Sequence of the second protein:
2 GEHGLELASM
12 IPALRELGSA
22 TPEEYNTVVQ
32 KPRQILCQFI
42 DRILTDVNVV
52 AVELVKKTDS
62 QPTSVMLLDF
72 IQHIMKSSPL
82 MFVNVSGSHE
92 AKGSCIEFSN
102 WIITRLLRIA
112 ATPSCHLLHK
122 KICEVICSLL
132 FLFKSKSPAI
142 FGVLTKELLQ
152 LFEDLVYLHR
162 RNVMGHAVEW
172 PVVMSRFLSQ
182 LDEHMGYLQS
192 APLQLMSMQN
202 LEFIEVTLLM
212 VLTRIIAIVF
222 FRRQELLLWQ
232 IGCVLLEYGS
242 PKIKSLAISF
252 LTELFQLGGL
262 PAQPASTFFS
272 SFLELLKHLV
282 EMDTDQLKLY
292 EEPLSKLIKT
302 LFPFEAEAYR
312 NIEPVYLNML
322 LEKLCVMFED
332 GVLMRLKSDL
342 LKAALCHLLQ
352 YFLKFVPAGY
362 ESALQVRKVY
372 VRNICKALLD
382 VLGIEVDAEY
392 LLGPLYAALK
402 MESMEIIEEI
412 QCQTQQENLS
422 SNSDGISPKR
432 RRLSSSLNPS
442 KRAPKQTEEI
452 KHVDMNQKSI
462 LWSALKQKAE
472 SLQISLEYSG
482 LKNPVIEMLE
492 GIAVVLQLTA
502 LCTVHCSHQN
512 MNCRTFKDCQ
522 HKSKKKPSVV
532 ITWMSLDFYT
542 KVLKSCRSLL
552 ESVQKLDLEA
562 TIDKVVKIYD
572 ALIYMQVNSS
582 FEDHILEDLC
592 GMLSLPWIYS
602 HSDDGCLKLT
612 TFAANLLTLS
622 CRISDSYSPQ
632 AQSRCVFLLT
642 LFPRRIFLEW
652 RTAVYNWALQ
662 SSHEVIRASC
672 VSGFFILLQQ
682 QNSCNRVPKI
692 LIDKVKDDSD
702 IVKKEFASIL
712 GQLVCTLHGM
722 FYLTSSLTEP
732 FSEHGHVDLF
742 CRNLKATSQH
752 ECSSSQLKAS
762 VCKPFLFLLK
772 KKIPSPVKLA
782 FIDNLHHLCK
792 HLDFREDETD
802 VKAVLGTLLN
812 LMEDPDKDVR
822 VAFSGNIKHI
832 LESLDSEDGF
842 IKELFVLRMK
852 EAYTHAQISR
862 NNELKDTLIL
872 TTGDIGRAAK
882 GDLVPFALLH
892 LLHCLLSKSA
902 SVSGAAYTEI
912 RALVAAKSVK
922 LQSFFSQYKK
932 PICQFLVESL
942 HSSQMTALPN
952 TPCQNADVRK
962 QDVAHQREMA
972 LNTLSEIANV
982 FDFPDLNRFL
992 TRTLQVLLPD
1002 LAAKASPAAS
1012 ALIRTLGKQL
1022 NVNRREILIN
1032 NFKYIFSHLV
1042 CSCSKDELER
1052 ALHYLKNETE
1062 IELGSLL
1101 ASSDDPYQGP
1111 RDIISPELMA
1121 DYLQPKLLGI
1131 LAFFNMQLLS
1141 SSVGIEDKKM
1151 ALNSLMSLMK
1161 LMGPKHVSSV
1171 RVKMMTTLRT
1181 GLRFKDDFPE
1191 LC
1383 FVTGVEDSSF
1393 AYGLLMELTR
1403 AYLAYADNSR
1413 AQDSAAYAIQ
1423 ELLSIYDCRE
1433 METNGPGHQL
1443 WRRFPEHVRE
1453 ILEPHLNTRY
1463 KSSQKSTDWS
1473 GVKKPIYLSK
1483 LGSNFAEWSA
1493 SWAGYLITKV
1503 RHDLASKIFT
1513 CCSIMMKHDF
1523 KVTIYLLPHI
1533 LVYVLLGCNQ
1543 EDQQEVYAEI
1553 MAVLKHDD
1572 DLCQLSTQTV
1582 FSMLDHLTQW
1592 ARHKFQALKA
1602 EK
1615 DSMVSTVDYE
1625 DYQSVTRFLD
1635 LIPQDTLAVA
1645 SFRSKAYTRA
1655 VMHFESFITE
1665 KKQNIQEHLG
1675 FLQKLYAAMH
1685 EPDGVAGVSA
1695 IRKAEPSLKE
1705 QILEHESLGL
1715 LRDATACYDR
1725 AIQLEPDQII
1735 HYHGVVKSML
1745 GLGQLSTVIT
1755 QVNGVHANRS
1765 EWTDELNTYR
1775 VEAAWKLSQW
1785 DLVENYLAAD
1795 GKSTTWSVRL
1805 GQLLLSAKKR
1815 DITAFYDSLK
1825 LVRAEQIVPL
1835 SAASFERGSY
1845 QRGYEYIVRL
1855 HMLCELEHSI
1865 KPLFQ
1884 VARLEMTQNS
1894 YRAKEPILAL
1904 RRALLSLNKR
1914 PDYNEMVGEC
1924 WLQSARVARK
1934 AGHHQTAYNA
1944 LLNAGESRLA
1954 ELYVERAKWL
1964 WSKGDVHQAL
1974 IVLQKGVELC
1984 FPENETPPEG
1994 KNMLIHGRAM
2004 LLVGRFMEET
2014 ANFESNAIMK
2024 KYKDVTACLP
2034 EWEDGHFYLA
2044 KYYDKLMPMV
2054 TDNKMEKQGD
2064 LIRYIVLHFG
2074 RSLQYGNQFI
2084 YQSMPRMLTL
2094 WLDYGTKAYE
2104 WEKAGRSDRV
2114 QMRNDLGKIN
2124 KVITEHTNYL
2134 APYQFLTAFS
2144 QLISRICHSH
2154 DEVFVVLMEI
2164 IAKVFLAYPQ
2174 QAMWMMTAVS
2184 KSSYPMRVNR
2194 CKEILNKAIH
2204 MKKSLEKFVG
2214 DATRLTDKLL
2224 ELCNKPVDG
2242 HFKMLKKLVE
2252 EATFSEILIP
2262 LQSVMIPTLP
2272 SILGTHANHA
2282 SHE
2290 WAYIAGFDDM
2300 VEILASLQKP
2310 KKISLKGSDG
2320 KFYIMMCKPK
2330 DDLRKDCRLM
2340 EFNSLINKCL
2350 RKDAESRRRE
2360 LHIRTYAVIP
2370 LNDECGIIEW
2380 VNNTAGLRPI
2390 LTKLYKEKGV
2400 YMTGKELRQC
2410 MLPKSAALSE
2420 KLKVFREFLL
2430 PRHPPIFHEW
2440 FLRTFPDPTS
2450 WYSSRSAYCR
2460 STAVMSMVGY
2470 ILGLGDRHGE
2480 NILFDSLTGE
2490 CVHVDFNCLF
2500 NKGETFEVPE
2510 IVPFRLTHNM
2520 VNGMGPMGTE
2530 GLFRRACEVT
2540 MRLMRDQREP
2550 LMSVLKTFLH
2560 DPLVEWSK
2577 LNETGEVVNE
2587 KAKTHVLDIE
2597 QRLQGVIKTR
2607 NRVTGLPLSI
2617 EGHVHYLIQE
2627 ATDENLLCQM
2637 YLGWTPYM

Residue-level contacts at the interface:
Residue R2606 in the first protein is in contact with residue N2019 in the second protein (closest heavy-atom distance 3.2 Å).
Residue Q1748 in the first protein interacts with residue T1719 in the second protein (closest heavy-atom distance 2.7 Å).
Residue D1723 in the first protein interacts with residue S1750 in the second protein (closest heavy-atom distance 2.2 Å).
Residue D1723 in the first protein is in contact with residue Q1748 in the second protein (closest heavy-atom distance 3.2 Å).
Residue R2608 in the first protein interacts with residue N2056 in the second protein (closest heavy-atom distance 2.9 Å).
Residue I2603 in the first protein interacts with residue N2019 in the second protein (closest heavy-atom distance 3.3 Å).
Residue K1697 in the first protein contacts residue E1988 in the second protein (closest heavy-atom distance 3.0 Å).
Residue Q1755 in the first protein contacts residue Q1755 in the second protein (closest heavy-atom distance 3.2 Å).
Residue F2016 in the first protein contacts residue L2612 in the second protein (closest heavy-atom distance 3.2 Å).
Residue R2606 in the first protein interacts with residue S2018 in the second protein (closest heavy-atom distance 3.5 Å).
Residue Q1748 in the first protein is in contact with residue D1723 in the second protein (closest heavy-atom distance 3.2 Å).
Residue K2057 in the first protein is in contact with residue R2608 in the second protein (closest heavy-atom distance 3.3 Å).
Residue T1754 in the first protein contacts residue Q1755 in the second protein (closest heavy-atom distance 2.6 Å).
Residue A2020 in the first protein is in contact with residue R2606 in the second protein (closest heavy-atom distance 3.1 Å).
Residue E1699 in the first protein contacts residue L1982 in the second protein (closest heavy-atom distance 3.5 Å).
Residue Q1755 in the first protein is in contact with residue T1754 in the second protein (closest heavy-atom distance 2.9 Å).
Residue Q1727 in the first protein contacts residue L1781 in the second protein (closest heavy-atom distance 3.5 Å).
Residue E1949 in the first protein interacts with residue D1723 in the second protein (closest heavy-atom distance 3.2 Å).
Residue Q1977 in the first protein interacts with residue S2615 in the second protein (closest heavy-atom distance 3.0 Å).
Residue G1758 in the first protein interacts with residue T1754 in the second protein (closest heavy-atom distance 3.3 Å).
Residue I2021 in the first protein contacts residue R2606 in the second protein (closest heavy-atom distance 3.4 Å).
Residue A1761 in the first protein is in contact with residue N1757 in the second protein (closest heavy-atom distance 3.4 Å).
Residue R2608 in the first protein contacts residue K2057 in the second protein (closest heavy-atom distance 3.1 Å).
Residue N2607 in the first protein interacts with residue M2022 in the second protein (closest heavy-atom distance 3.2 Å).
Residue G2618 in the first protein is in contact with residue Q1977 in the second protein (closest heavy-atom distance 3.0 Å).
Residue N2056 in the first protein interacts with residue R2608 in the second protein (closest heavy-atom distance 2.6 Å).
Residue N2019 in the first protein contacts residue R2606 in the second protein (closest heavy-atom distance 2.6 Å).
Residue P1700 in the first protein is in contact with residue Y1956 in the second protein (closest heavy-atom distance 3.4 Å).
Residue Q1977 in the first protein interacts with residue G2618 in the second protein (closest heavy-atom distance 2.8 Å).
Residue R2533 in the first protein is in contact with residue E1981 in the second protein (closest heavy-atom distance 3.2 Å).
Residue D1723 in the first protein is in contact with residue G1747 in the second protein (closest heavy-atom distance 3.1 Å).
Residue Y2622 in the first protein is in contact with residue N2019 in the second protein (closest heavy-atom distance 3.2 Å).
Residue S1750 in the first protein contacts residue D1723 in the second protein (closest heavy-atom distance 2.2 Å).
Residue R2606 in the first protein is in contact with residue M2022 in the second protein (closest heavy-atom distance 2.7 Å).
Residue L2612 in the first protein contacts residue F2016 in the second protein (closest heavy-atom distance 3.4 Å).
Residue D1723 in the first protein interacts with residue L1749 in the second protein (closest heavy-atom distance 3.2 Å).
Residue E1981 in the first protein interacts with residue H2621 in the second protein (closest heavy-atom distance 3.2 Å).
Residue T1751 in the first protein interacts with residue D1723 in the second protein (closest heavy-atom distance 3.3 Å).
Residue Y1956 in the first protein is in contact with residue P1700 in the second protein (closest heavy-atom distance 2.4 Å).
Residue R2606 in the first protein is in contact with residue A2020 in the second protein (closest heavy-atom distance 3.0 Å).
Residue Q1977 in the first protein is in contact with residue H2621 in the second protein (closest heavy-atom distance 3.3 Å).
Residue S1750 in the first protein contacts residue I1726 in the second protein (closest heavy-atom distance 3.2 Å).
Residue D1723 in the first protein interacts with residue E1949 in the second protein (closest heavy-atom distance 3.4 Å).
Residue T1754 in the first protein is in contact with residue G1758 in the second protein (closest heavy-atom distance 3.2 Å).
Residue Q1977 in the first protein interacts with residue E2617 in the second protein (closest heavy-atom distance 2.7 Å).
Residue N2019 in the first protein interacts with residue I2603 in the second protein (closest heavy-atom distance 3.4 Å).
Residue R1724 in the first protein is in contact with residue L1952 in the second protein (closest heavy-atom distance 3.2 Å).
Residue A1720 in the first protein is in contact with residue G1948 in the second protein (closest heavy-atom distance 3.3 Å).
Residue H2621 in the first protein interacts with residue Q1977 in the second protein (closest heavy-atom distance 3.1 Å).
Residue E1988 in the first protein is in contact with residue K1697 in the second protein (closest heavy-atom distance 3.4 Å).
Residue G1758 in the first protein is in contact with residue N1757 in the second protein (closest heavy-atom distance 3.4 Å).
Residue M2022 in the first protein is in contact with residue R2606 in the second protein (closest heavy-atom distance 3.0 Å).
Residue H2621 in the first protein contacts residue E1981 in the second protein (closest heavy-atom distance 3.1 Å).
Residue E1699 in the first protein is in contact with residue K1966 in the second protein (closest heavy-atom distance 3.5 Å).
Residue N2019 in the first protein contacts residue Y2622 in the second protein (closest heavy-atom distance 3.2 Å).
Residue E2617 in the first protein interacts with residue K1978 in the second protein (closest heavy-atom distance 2.7 Å).
Residue T1719 in the first protein interacts with residue Q1748 in the second protein (closest heavy-atom distance 2.5 Å).
Residue L1749 in the first protein contacts residue D1723 in the second protein (closest heavy-atom distance 3.1 Å).
Residue E2617 in the first protein contacts residue Q1977 in the second protein (closest heavy-atom distance 2.8 Å).
Residue I1726 in the first protein interacts with residue S1750 in the second protein (closest heavy-atom distance 3.3 Å).

The following describes two proteins that form a bound complex.

Sequence of the first protein:
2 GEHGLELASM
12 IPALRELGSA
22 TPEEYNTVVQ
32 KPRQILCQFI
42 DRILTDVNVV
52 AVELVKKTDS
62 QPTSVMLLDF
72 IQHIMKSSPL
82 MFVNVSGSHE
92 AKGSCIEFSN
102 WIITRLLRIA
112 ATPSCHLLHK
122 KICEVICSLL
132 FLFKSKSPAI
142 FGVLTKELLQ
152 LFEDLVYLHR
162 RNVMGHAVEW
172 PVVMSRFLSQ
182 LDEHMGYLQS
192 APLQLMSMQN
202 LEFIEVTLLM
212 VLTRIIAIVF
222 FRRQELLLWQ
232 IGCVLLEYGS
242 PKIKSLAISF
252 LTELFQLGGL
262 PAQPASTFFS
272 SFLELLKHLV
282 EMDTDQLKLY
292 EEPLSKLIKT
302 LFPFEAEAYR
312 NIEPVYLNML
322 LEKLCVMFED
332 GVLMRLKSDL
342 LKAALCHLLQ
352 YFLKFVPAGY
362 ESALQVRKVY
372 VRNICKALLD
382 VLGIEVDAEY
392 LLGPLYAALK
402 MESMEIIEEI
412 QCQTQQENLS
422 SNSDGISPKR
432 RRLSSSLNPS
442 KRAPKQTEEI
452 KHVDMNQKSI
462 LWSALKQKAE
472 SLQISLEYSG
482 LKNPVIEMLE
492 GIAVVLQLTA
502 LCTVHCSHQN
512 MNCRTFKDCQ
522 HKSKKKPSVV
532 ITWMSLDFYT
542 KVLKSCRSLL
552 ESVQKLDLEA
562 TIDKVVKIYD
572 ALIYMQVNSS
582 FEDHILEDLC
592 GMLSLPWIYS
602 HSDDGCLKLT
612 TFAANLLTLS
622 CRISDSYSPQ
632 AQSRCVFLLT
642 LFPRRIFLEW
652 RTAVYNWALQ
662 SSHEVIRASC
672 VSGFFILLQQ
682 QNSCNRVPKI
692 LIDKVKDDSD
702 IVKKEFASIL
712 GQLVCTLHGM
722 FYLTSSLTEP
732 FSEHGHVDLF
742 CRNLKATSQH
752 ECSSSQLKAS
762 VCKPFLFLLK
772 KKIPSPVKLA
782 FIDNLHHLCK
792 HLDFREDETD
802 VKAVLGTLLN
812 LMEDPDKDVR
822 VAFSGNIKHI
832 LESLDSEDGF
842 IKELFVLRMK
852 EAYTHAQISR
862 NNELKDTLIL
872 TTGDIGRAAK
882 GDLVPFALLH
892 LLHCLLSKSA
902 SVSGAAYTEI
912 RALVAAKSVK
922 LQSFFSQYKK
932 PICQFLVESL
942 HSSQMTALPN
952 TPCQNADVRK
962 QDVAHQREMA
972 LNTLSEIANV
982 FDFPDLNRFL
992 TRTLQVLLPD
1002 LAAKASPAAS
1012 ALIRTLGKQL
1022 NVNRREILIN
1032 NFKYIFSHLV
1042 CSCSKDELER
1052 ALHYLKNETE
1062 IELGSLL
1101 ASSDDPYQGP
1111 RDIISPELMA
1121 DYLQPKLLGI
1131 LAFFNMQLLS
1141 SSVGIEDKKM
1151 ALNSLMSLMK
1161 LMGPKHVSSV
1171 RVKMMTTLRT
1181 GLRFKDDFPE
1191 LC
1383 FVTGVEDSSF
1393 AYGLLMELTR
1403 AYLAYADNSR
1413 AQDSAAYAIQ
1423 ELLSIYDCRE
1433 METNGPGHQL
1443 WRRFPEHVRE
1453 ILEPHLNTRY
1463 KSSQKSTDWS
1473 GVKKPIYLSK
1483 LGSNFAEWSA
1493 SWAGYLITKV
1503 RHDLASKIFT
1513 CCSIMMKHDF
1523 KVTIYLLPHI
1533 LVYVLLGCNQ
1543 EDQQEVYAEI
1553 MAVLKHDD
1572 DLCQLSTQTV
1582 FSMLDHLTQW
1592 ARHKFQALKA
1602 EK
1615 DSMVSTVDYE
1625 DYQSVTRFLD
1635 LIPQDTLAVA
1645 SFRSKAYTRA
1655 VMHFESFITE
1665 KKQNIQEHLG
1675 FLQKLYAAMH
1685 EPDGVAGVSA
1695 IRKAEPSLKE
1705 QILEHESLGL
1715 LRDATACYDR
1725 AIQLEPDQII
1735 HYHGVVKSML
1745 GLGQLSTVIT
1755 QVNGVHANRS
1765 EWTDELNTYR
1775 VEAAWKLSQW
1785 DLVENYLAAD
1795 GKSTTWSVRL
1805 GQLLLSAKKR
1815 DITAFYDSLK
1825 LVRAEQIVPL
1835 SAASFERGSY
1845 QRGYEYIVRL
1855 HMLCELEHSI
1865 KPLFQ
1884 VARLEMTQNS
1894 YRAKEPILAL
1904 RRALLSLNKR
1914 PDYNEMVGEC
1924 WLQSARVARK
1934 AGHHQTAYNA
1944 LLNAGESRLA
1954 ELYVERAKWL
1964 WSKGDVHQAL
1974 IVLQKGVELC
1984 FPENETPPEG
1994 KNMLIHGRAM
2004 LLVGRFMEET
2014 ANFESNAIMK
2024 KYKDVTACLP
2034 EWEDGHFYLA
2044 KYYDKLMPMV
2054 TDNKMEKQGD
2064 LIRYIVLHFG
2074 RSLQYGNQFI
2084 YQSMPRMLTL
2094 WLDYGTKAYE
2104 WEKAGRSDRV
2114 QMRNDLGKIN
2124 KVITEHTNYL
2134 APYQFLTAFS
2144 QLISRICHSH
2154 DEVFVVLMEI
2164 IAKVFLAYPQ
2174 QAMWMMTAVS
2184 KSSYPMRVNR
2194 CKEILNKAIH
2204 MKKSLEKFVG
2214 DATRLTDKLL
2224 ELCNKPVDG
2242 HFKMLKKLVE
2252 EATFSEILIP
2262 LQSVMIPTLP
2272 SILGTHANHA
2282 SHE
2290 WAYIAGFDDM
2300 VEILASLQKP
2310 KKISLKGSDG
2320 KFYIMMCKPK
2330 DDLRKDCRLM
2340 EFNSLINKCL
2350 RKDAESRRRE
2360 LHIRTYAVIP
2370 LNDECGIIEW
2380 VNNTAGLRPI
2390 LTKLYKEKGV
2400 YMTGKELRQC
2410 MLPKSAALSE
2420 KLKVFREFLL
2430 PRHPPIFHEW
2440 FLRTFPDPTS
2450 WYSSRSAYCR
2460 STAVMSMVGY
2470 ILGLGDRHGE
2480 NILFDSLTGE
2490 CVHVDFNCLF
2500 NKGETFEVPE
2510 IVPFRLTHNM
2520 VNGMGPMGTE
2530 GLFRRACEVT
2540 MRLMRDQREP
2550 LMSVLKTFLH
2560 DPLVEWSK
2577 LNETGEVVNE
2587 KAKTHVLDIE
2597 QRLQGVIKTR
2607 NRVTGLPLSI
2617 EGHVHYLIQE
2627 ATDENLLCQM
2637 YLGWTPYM